Contacts between the two chains:
Residue Y64 in the second protein interacts with residue A57 in the first protein (closest heavy-atom distance 3.6 Å).
Residue K116 in the second protein interacts with residue T93 in the first protein (closest heavy-atom distance 4.4 Å).
Residue F37 in the second protein contacts residue V11 in the first protein (closest heavy-atom distance 3.6 Å).
Residue A13 in the second protein contacts residue R52 in the first protein (closest heavy-atom distance 3.5 Å).
Residue D63 in the second protein contacts residue K25 in the first protein (closest heavy-atom distance 3.1 Å).
Residue L70 in the second protein interacts with residue F7 in the first protein (closest heavy-atom distance 3.7 Å).
Residue Y32 in the second protein is in contact with residue Q88 in the first protein (closest heavy-atom distance 2.9 Å).
Residue T35 in the second protein is in contact with residue T56 in the first protein (closest heavy-atom distance 3.7 Å).
Residue P34 in the second protein interacts with residue S55 in the first protein (closest heavy-atom distance 3.6 Å).
Residue E62 in the second protein interacts with residue K25 in the first protein (closest heavy-atom distance 3.1 Å).
Residue P34 in the second protein interacts with residue A59 in the first protein (closest heavy-atom distance 3.8 Å).
Residue R66 in the second protein contacts residue M18 in the first protein (closest heavy-atom distance 3.5 Å).
Residue L67 in the second protein is in contact with residue M18 in the first protein (closest heavy-atom distance 3.7 Å).
Residue Y32 in the second protein is in contact with residue S55 in the first protein (closest heavy-atom distance 3.9 Å).
Residue Y32 in the second protein is in contact with residue R52 in the first protein (closest heavy-atom distance 3.3 Å).
Residue V36 in the second protein is in contact with residue A15 in the first protein (closest heavy-atom distance 3.8 Å).
Residue L67 in the second protein is in contact with residue Q14 in the first protein (closest heavy-atom distance 4.0 Å).
Residue D63 in the second protein is in contact with residue K21 in the first protein (closest heavy-atom distance 3.5 Å).
Residue Y32 in the second protein interacts with residue T56 in the first protein (closest heavy-atom distance 3.6 Å).
Residue E31 in the second protein interacts with residue Q89 in the first protein (closest heavy-atom distance 3.8 Å).
Residue I33 in the second protein contacts residue Q88 in the first protein (closest heavy-atom distance 3.9 Å).
Residue V36 in the second protein interacts with residue G60 in the first protein (closest heavy-atom distance 3.7 Å).
Residue N39 in the second protein interacts with residue K8 in the first protein (closest heavy-atom distance 4.0 Å).
Residue Q61 in the second protein is in contact with residue G47 in the first protein (closest heavy-atom distance 3.0 Å).
Residue G12 in the second protein contacts residue S46 in the first protein (closest heavy-atom distance 4.2 Å).
Residue K132 in the second protein is in contact with residue S42 in the first protein (closest heavy-atom distance 4.6 Å).
Residue Y64 in the second protein contacts residue M18 in the first protein (closest heavy-atom distance 3.8 Å).
Residue Y32 in the second protein interacts with residue Q89 in the first protein (closest heavy-atom distance 2.9 Å).
Residue L70 in the second protein interacts with residue V11 in the first protein (closest heavy-atom distance 4.3 Å).
Residue L67 in the second protein is in contact with residue V11 in the first protein (closest heavy-atom distance 3.6 Å).
Residue K128 in the second protein is in contact with residue L102 in the first protein (closest heavy-atom distance 4.0 Å).
Residue D63 in the second protein is in contact with residue G22 in the first protein (closest heavy-atom distance 3.9 Å).
Residue L67 in the second protein interacts with residue A15 in the first protein (closest heavy-atom distance 3.7 Å).
Residue D38 in the second protein interacts with residue K8 in the first protein (closest heavy-atom distance 3.0 Å).
Residue P34 in the second protein interacts with residue T56 in the first protein (closest heavy-atom distance 3.6 Å).
Residue Y32 in the second protein contacts residue T92 in the first protein (closest heavy-atom distance 3.7 Å).
Residue Q61 in the second protein is in contact with residue R52 in the first protein (closest heavy-atom distance 4.0 Å).
Residue Y32 in the second protein contacts residue G91 in the first protein (closest heavy-atom distance 3.8 Å).
Residue D63 in the second protein interacts with residue S53 in the first protein (closest heavy-atom distance 4.7 Å).
Residue L70 in the second protein interacts with residue Q14 in the first protein (closest heavy-atom distance 4.5 Å).
Residue D63 in the second protein contacts residue M18 in the first protein (closest heavy-atom distance 3.5 Å).
Residue A13 in the second protein is in contact with residue A45 in the first protein (closest heavy-atom distance 4.3 Å).
Residue G12 in the second protein is in contact with residue R52 in the first protein (closest heavy-atom distance 4.0 Å).
Residue V36 in the second protein interacts with residue T56 in the first protein (closest heavy-atom distance 3.7 Å).
Residue V36 in the second protein interacts with residue L12 in the first protein (closest heavy-atom distance 3.9 Å).
Residue Y64 in the second protein interacts with residue A15 in the first protein (closest heavy-atom distance 4.5 Å).
Residue W56 in the second protein is in contact with residue F7 in the first protein (closest heavy-atom distance 3.9 Å).
Residue F37 in the second protein contacts residue L12 in the first protein (closest heavy-atom distance 4.3 Å).
Residue A13 in the second protein interacts with residue G47 in the first protein (closest heavy-atom distance 4.0 Å).
Residue Y64 in the second protein interacts with residue T19 in the first protein (closest heavy-atom distance 3.8 Å).
Residue F37 in the second protein contacts residue K8 in the first protein (closest heavy-atom distance 3.9 Å).
Residue D63 in the second protein is in contact with residue D48 in the first protein (closest heavy-atom distance 4.3 Å).
Residue Q61 in the second protein interacts with residue D48 in the first protein (closest heavy-atom distance 3.9 Å).
Residue E62 in the second protein is in contact with residue D48 in the first protein (closest heavy-atom distance 4.0 Å).
Residue Y64 in the second protein interacts with residue T56 in the first protein (closest heavy-atom distance 3.8 Å).
Residue A13 in the second protein is in contact with residue S46 in the first protein (closest heavy-atom distance 3.8 Å).
Residue F37 in the second protein contacts residue F7 in the first protein (closest heavy-atom distance 3.9 Å).
Residue Q61 in the second protein interacts with residue T56 in the first protein (closest heavy-atom distance 4.1 Å).
Residue P34 in the second protein interacts with residue Q88 in the first protein (closest heavy-atom distance 3.5 Å).
Residue G12 in the second protein interacts with residue G47 in the first protein (closest heavy-atom distance 3.1 Å).

Sequence of the second protein:
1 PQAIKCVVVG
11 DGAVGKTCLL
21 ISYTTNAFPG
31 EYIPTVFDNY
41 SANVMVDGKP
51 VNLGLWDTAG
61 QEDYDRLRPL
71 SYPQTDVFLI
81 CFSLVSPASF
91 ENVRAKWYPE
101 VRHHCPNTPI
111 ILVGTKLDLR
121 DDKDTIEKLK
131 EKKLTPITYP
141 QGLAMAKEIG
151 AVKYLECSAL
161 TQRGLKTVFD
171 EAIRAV

Sequence of the first protein:
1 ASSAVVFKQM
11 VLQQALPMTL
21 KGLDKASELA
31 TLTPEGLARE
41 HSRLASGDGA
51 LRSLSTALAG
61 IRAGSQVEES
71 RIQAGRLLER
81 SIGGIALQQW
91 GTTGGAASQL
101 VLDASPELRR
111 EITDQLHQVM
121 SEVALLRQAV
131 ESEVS

These two protein chains interact to form a complex.